Interface contacts:
Residue F281 in the second protein is in contact with residue H111 in the first protein (closest heavy-atom distance 4.2 Å).
Residue I283 in the second protein is in contact with residue H111 in the first protein (closest heavy-atom distance 3.6 Å).
Residue I283 in the second protein interacts with residue R9 in the first protein (closest heavy-atom distance 4.8 Å).
Residue F276 in the second protein contacts residue C100 in the first protein (closest heavy-atom distance 3.4 Å).
Residue F281 in the second protein interacts with residue N107 in the first protein (closest heavy-atom distance 2.9 Å).
Residue L277 in the second protein is in contact with residue C100 in the first protein (closest heavy-atom distance 4.9 Å).
Residue L278 in the second protein interacts with residue N103 in the first protein (closest heavy-atom distance 4.8 Å).
Residue L278 in the second protein is in contact with residue C100 in the first protein (closest heavy-atom distance 5.0 Å).
Residue D280 in the second protein interacts with residue N107 in the first protein (closest heavy-atom distance 3.0 Å).
Residue F281 in the second protein is in contact with residue G5 in the first protein (closest heavy-atom distance 3.5 Å).
Residue N279 in the second protein contacts residue N3 in the first protein (closest heavy-atom distance 2.9 Å).
Residue I283 in the second protein interacts with residue P7 in the first protein (closest heavy-atom distance 3.9 Å).
Residue I192 in the second protein contacts residue N3 in the first protein (closest heavy-atom distance 3.8 Å).
Residue F276 in the second protein contacts residue A97 in the first protein (closest heavy-atom distance 3.7 Å).
Residue N282 in the second protein contacts residue T2 in the first protein (closest heavy-atom distance 3.1 Å).
Residue N279 in the second protein contacts residue N103 in the first protein (closest heavy-atom distance 2.3 Å).
Residue F281 in the second protein is in contact with residue F4 in the first protein (closest heavy-atom distance 3.7 Å).
Residue F281 in the second protein contacts residue T2 in the first protein (closest heavy-atom distance 4.0 Å).
Residue I283 in the second protein is in contact with residue F8 in the first protein (closest heavy-atom distance 4.3 Å).
Residue I283 in the second protein contacts residue L129 in the first protein (closest heavy-atom distance 3.7 Å).
Residue L284 in the second protein is in contact with residue L129 in the first protein (closest heavy-atom distance 4.4 Å).
Residue N282 in the second protein is in contact with residue S6 in the first protein (closest heavy-atom distance 3.3 Å).
Residue D280 in the second protein is in contact with residue F4 in the first protein (closest heavy-atom distance 2.7 Å).
Residue D280 in the second protein interacts with residue N3 in the first protein (closest heavy-atom distance 3.2 Å).
Residue L284 in the second protein contacts residue E23 in the first protein (closest heavy-atom distance 3.9 Å).
Residue N279 in the second protein interacts with residue F4 in the first protein (closest heavy-atom distance 4.7 Å).
Residue L278 in the second protein is in contact with residue N3 in the first protein (closest heavy-atom distance 3.5 Å).
Residue N282 in the second protein contacts residue P7 in the first protein (closest heavy-atom distance 4.1 Å).
Residue D280 in the second protein contacts residue R108 in the first protein (closest heavy-atom distance 4.8 Å).
Residue I192 in the second protein is in contact with residue F4 in the first protein (closest heavy-atom distance 3.9 Å).
Residue N279 in the second protein contacts residue N107 in the first protein (closest heavy-atom distance 3.8 Å).
Residue F281 in the second protein interacts with residue P7 in the first protein (closest heavy-atom distance 4.3 Å).
Residue L284 in the second protein interacts with residue E110 in the first protein (closest heavy-atom distance 4.3 Å).
Residue L277 in the second protein contacts residue L96 in the first protein (closest heavy-atom distance 4.1 Å).
Residue I283 in the second protein contacts residue L26 in the first protein (closest heavy-atom distance 4.1 Å).
Residue F276 in the second protein interacts with residue M93 in the first protein (closest heavy-atom distance 4.0 Å).
Residue D280 in the second protein interacts with residue T2 in the first protein (closest heavy-atom distance 3.9 Å).
Residue L275 in the second protein is in contact with residue C100 in the first protein (closest heavy-atom distance 3.6 Å).
Residue L284 in the second protein is in contact with residue K27 in the first protein (closest heavy-atom distance 3.4 Å).
Residue F276 in the second protein contacts residue L96 in the first protein (closest heavy-atom distance 3.8 Å).
Residue N279 in the second protein is in contact with residue T2 in the first protein (closest heavy-atom distance 3.3 Å).
Residue L284 in the second protein interacts with residue Y114 in the first protein (closest heavy-atom distance 3.7 Å).
Residue L277 in the second protein contacts residue Y99 in the first protein (closest heavy-atom distance 3.6 Å).
Residue L284 in the second protein is in contact with residue F30 in the first protein (closest heavy-atom distance 3.8 Å).
Residue D280 in the second protein contacts residue G5 in the first protein (closest heavy-atom distance 3.5 Å).
Residue F276 in the second protein is in contact with residue Y99 in the first protein (closest heavy-atom distance 3.9 Å).
Residue I283 in the second protein interacts with residue Y114 in the first protein (closest heavy-atom distance 4.3 Å).
Residue N282 in the second protein contacts residue T11 in the first protein (closest heavy-atom distance 4.4 Å).
Residue L284 in the second protein interacts with residue L26 in the first protein (closest heavy-atom distance 4.2 Å).
Residue N282 in the second protein is in contact with residue G5 in the first protein (closest heavy-atom distance 3.0 Å).
Residue I283 in the second protein is in contact with residue E110 in the first protein (closest heavy-atom distance 4.0 Å).

Sequence of the second protein:
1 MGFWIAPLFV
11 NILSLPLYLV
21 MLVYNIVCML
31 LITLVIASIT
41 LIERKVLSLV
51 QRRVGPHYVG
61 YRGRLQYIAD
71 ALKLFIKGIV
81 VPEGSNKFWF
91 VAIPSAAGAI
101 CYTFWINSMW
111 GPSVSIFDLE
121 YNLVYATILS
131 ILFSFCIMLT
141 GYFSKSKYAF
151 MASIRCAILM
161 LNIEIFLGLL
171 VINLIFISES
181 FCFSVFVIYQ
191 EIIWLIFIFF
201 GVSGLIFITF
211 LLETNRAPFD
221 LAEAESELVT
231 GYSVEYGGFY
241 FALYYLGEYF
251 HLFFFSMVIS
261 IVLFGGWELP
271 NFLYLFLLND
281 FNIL

Sequence of the first protein:
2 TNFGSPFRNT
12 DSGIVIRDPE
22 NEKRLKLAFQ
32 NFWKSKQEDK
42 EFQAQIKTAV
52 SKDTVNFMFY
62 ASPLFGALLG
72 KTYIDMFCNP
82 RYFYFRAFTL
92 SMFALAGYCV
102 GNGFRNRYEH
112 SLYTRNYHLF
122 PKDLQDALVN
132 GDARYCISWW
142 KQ

These two protein chains interact to form a complex.